These two protein chains interact to form a complex.

Sequence of the first protein:
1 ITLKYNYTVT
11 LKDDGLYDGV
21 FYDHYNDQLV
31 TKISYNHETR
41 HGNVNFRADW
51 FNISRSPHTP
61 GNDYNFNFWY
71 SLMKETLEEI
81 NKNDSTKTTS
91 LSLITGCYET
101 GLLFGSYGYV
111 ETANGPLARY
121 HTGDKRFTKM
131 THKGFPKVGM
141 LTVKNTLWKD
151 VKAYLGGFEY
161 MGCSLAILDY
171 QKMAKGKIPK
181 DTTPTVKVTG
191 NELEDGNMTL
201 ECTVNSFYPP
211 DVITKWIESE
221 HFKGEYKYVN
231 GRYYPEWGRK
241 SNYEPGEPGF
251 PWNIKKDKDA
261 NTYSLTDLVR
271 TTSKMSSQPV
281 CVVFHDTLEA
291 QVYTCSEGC

Interface contacts:
Residue Y160 in the first protein contacts residue Y91 in the second protein (closest heavy-atom distance 4.2 Å).
Residue M161 in the first protein is in contact with residue R86 in the second protein (closest heavy-atom distance 3.2 Å).
Residue G156 in the first protein contacts residue S90 in the second protein (closest heavy-atom distance 4.3 Å).
Residue K125 in the first protein contacts residue V89 in the second protein (closest heavy-atom distance 4.7 Å).
Residue G157 in the first protein interacts with residue Y91 in the second protein (closest heavy-atom distance 3.4 Å).
Residue T122 in the first protein interacts with residue S90 in the second protein (closest heavy-atom distance 5.0 Å).
Residue H58 in the first protein contacts residue T93 in the second protein (closest heavy-atom distance 4.6 Å).
Residue Y160 in the first protein interacts with residue E131 in the second protein (closest heavy-atom distance 3.2 Å).
Residue M161 in the first protein is in contact with residue V95 in the second protein (closest heavy-atom distance 4.0 Å).
Residue M161 in the first protein is in contact with residue Y91 in the second protein (closest heavy-atom distance 4.1 Å).
Residue L165 in the first protein contacts residue V95 in the second protein (closest heavy-atom distance 3.6 Å).
Residue Y160 in the first protein interacts with residue R86 in the second protein (closest heavy-atom distance 3.3 Å).
Residue Y160 in the first protein interacts with residue A88 in the second protein (closest heavy-atom distance 4.1 Å).
Residue K125 in the first protein is in contact with residue E131 in the second protein (closest heavy-atom distance 4.9 Å).
Residue F158 in the first protein contacts residue Y91 in the second protein (closest heavy-atom distance 4.5 Å).
Residue G157 in the first protein interacts with residue S90 in the second protein (closest heavy-atom distance 3.2 Å).
Residue L165 in the first protein is in contact with residue Y91 in the second protein (closest heavy-atom distance 4.2 Å).
Residue M161 in the first protein is in contact with residue A88 in the second protein (closest heavy-atom distance 4.9 Å).
Residue H58 in the first protein is in contact with residue V95 in the second protein (closest heavy-atom distance 4.5 Å).
Residue H58 in the first protein interacts with residue Y91 in the second protein (closest heavy-atom distance 2.9 Å).
Residue Y160 in the first protein contacts residue S90 in the second protein (closest heavy-atom distance 3.7 Å).
Residue G162 in the first protein is in contact with residue Y91 in the second protein (closest heavy-atom distance 3.5 Å).
Residue K125 in the first protein is in contact with residue S90 in the second protein (closest heavy-atom distance 2.8 Å).

Sequence of the second protein:
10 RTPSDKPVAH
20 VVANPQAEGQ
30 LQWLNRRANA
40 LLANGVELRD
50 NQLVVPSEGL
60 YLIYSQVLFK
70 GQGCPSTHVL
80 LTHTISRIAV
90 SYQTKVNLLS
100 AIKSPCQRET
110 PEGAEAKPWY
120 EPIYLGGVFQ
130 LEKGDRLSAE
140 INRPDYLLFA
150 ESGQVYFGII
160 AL